Sequence of protein 2:
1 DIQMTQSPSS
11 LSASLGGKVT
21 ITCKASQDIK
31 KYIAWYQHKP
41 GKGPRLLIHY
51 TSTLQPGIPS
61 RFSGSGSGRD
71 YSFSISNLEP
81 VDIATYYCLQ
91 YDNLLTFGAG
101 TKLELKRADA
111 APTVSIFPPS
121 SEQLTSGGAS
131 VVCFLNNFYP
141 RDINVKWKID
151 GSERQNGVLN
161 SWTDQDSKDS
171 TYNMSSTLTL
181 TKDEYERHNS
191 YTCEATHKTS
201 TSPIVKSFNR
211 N

Sequence of protein 1:
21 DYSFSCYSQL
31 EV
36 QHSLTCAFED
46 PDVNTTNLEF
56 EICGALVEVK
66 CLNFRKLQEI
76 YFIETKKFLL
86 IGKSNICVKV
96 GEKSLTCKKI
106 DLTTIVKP

Interface contacts:
Residue Y32 in protein 2 interacts with residue K65 in protein 1 (closest heavy-atom distance 3.5 Å).
Residue K30 in protein 2 contacts residue E63 in protein 1 (closest heavy-atom distance 3.6 Å).
Residue Y91 in protein 2 contacts residue K65 in protein 1 (closest heavy-atom distance 3.5 Å).
Residue D92 in protein 2 is in contact with residue K65 in protein 1 (closest heavy-atom distance 4.3 Å).
Residue Y32 in protein 2 contacts residue V64 in protein 1 (closest heavy-atom distance 4.6 Å).

The following describes two proteins that form a bound complex.